Sequence of protein 2:
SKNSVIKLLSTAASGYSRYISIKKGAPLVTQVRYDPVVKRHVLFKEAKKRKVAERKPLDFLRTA

These two protein chains interact to form a complex.

Interface contacts:
Residue L126 in protein 1 is in contact with residue V43 in protein 2 (closest heavy-atom distance 3.4 Å).
Residue K137 in protein 1 contacts residue V37 in protein 2 (closest heavy-atom distance 4.0 Å).
Residue R122 in protein 1 is in contact with residue S19 in protein 2 (closest heavy-atom distance 3.9 Å).
Residue I133 in protein 1 contacts residue V47 in protein 2 (closest heavy-atom distance 3.8 Å).
Residue I133 in protein 1 contacts residue H46 in protein 2 (closest heavy-atom distance 3.6 Å).
Residue K136 in protein 1 interacts with residue V37 in protein 2 (closest heavy-atom distance 4.0 Å).
Residue L132 in protein 1 is in contact with residue L48 in protein 2 (closest heavy-atom distance 4.3 Å).
Residue I133 in protein 1 contacts residue R45 in protein 2 (closest heavy-atom distance 4.3 Å).
Residue R122 in protein 1 is in contact with residue A18 in protein 2 (closest heavy-atom distance 4.1 Å).
Residue L126 in protein 1 is in contact with residue R45 in protein 2 (closest heavy-atom distance 3.9 Å).
Residue A125 in protein 1 is in contact with residue A17 in protein 2 (closest heavy-atom distance 3.5 Å).
Residue L132 in protein 1 is in contact with residue T16 in protein 2 (closest heavy-atom distance 3.4 Å).
Residue K118 in protein 1 is in contact with residue A18 in protein 2 (closest heavy-atom distance 5.0 Å).
Residue K136 in protein 1 is in contact with residue L48 in protein 2 (closest heavy-atom distance 3.5 Å).
Residue V129 in protein 1 contacts residue V47 in protein 2 (closest heavy-atom distance 4.1 Å).
Residue A125 in protein 1 interacts with residue A18 in protein 2 (closest heavy-atom distance 3.4 Å).
Residue R122 in protein 1 is in contact with residue V43 in protein 2 (closest heavy-atom distance 4.2 Å).
Residue A125 in protein 1 contacts residue T16 in protein 2 (closest heavy-atom distance 3.8 Å).
Residue V129 in protein 1 is in contact with residue A17 in protein 2 (closest heavy-atom distance 3.9 Å).
Residue L132 in protein 1 interacts with residue K50 in protein 2 (closest heavy-atom distance 4.5 Å).
Residue V129 in protein 1 is in contact with residue T16 in protein 2 (closest heavy-atom distance 4.4 Å).
Residue K136 in protein 1 contacts residue T35 in protein 2 (closest heavy-atom distance 2.8 Å).
Residue I133 in protein 1 contacts residue L48 in protein 2 (closest heavy-atom distance 3.9 Å).
Residue V129 in protein 1 is in contact with residue H46 in protein 2 (closest heavy-atom distance 4.5 Å).
Residue R122 in protein 1 interacts with residue V42 in protein 2 (closest heavy-atom distance 4.0 Å).
Residue K121 in protein 1 is in contact with residue A18 in protein 2 (closest heavy-atom distance 4.1 Å).
Residue K136 in protein 1 contacts residue Q36 in protein 2 (closest heavy-atom distance 3.9 Å).
Residue D130 in protein 1 is in contact with residue R45 in protein 2 (closest heavy-atom distance 2.9 Å).
Residue I133 in protein 1 interacts with residue V37 in protein 2 (closest heavy-atom distance 4.5 Å).
Residue V129 in protein 1 contacts residue R45 in protein 2 (closest heavy-atom distance 4.0 Å).

Sequence of protein 1:
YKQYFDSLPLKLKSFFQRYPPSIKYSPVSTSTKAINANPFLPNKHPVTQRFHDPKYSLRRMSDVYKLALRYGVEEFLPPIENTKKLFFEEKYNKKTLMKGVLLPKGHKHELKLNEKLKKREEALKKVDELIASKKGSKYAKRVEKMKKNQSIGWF